Sequence of protein 2:
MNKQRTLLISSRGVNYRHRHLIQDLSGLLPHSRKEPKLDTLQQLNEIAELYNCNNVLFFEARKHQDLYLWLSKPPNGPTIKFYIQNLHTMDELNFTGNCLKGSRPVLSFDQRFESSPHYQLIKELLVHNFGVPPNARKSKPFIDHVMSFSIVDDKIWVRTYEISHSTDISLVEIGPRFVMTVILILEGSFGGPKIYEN

Sequence of protein 1:
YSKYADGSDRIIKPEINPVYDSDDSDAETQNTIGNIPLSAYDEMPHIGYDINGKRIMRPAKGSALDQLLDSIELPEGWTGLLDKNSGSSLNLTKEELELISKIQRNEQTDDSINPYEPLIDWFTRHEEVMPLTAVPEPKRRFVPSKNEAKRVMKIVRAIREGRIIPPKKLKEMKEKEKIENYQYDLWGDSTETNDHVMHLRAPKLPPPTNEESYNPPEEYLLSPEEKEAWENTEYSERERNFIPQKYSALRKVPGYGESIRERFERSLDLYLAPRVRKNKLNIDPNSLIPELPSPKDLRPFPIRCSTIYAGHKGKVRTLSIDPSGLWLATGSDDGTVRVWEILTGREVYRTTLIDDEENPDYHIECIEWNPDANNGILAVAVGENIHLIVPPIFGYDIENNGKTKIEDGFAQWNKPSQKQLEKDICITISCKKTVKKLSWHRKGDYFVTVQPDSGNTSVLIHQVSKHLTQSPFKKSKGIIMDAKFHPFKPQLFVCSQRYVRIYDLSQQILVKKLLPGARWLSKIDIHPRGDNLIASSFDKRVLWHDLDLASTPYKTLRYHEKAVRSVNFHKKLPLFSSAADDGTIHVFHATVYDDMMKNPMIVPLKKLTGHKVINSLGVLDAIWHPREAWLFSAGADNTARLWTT

These two protein chains interact to form a complex.

Interface contacts:
Residue P142 in protein 1 interacts with residue N84 in protein 2 (closest heavy-atom distance 3.4 Å).
Residue I175 in protein 1 is in contact with residue N165 in protein 2 (closest heavy-atom distance 3.4 Å).
Residue R134 in protein 1 is in contact with residue E228 in protein 2 (closest heavy-atom distance 2.8 Å).
Residue I140 in protein 1 interacts with residue N82 in protein 2 (closest heavy-atom distance 4.0 Å).
Residue N141 in protein 1 contacts residue N82 in protein 2 (closest heavy-atom distance 3.4 Å).
Residue V143 in protein 1 is in contact with residue N82 in protein 2 (closest heavy-atom distance 3.3 Å).
Residue K137 in protein 1 contacts residue P105 in protein 2 (closest heavy-atom distance 3.5 Å).
Residue I140 in protein 1 is in contact with residue N84 in protein 2 (closest heavy-atom distance 3.9 Å).
Residue D130 in protein 1 contacts residue E228 in protein 2 (closest heavy-atom distance 4.6 Å).
Residue I175 in protein 1 contacts residue S169 in protein 2 (closest heavy-atom distance 3.9 Å).
Residue I135 in protein 1 is in contact with residue N106 in protein 2 (closest heavy-atom distance 3.5 Å).
Residue I175 in protein 1 contacts residue P164 in protein 2 (closest heavy-atom distance 4.0 Å).
Residue P138 in protein 1 interacts with residue P105 in protein 2 (closest heavy-atom distance 4.2 Å).
Residue P142 in protein 1 interacts with residue K30 in protein 2 (closest heavy-atom distance 3.3 Å).
Residue E152 in protein 1 is in contact with residue R167 in protein 2 (closest heavy-atom distance 3.5 Å).
Residue K137 in protein 1 contacts residue E79 in protein 2 (closest heavy-atom distance 4.0 Å).
Residue N176 in protein 1 is in contact with residue N165 in protein 2 (closest heavy-atom distance 4.0 Å).
Residue R134 in protein 1 is in contact with residue N106 in protein 2 (closest heavy-atom distance 3.2 Å).
Residue I140 in protein 1 interacts with residue A78 in protein 2 (closest heavy-atom distance 3.4 Å).
Residue I175 in protein 1 is in contact with residue P171 in protein 2 (closest heavy-atom distance 4.0 Å).
Residue D148 in protein 1 interacts with residue R32 in protein 2 (closest heavy-atom distance 3.1 Å).
Residue Y144 in protein 1 interacts with residue R32 in protein 2 (closest heavy-atom distance 3.3 Å).
Residue I140 in protein 1 contacts residue P105 in protein 2 (closest heavy-atom distance 3.9 Å).
Residue Y144 in protein 1 contacts residue R167 in protein 2 (closest heavy-atom distance 3.3 Å).
Residue Y128 in protein 1 is in contact with residue P234 in protein 2 (closest heavy-atom distance 4.1 Å).
Residue I175 in protein 1 contacts residue A166 in protein 2 (closest heavy-atom distance 4.4 Å).
Residue D150 in protein 1 contacts residue R167 in protein 2 (closest heavy-atom distance 3.4 Å).
Residue D150 in protein 1 is in contact with residue K168 in protein 2 (closest heavy-atom distance 3.0 Å).
Residue D148 in protein 1 interacts with residue Y81 in protein 2 (closest heavy-atom distance 4.1 Å).
Residue I140 in protein 1 contacts residue C83 in protein 2 (closest heavy-atom distance 3.4 Å).
Residue G158 in protein 1 contacts residue K170 in protein 2 (closest heavy-atom distance 4.3 Å).
Residue D130 in protein 1 interacts with residue P234 in protein 2 (closest heavy-atom distance 4.3 Å).
Residue I136 in protein 1 contacts residue N106 in protein 2 (closest heavy-atom distance 3.5 Å).
Residue Y128 in protein 1 contacts residue E228 in protein 2 (closest heavy-atom distance 3.4 Å).
Residue G177 in protein 1 contacts residue F172 in protein 2 (closest heavy-atom distance 3.8 Å).
Residue I140 in protein 1 contacts residue E79 in protein 2 (closest heavy-atom distance 3.8 Å).
Residue P142 in protein 1 interacts with residue R32 in protein 2 (closest heavy-atom distance 3.8 Å).
Residue K137 in protein 1 is in contact with residue N106 in protein 2 (closest heavy-atom distance 4.5 Å).
Residue T153 in protein 1 interacts with residue R167 in protein 2 (closest heavy-atom distance 3.1 Å).
Residue Y173 in protein 1 interacts with residue P171 in protein 2 (closest heavy-atom distance 4.6 Å).
Residue Y144 in protein 1 contacts residue A166 in protein 2 (closest heavy-atom distance 4.3 Å).
Residue S149 in protein 1 contacts residue R60 in protein 2 (closest heavy-atom distance 4.0 Å).
Residue N176 in protein 1 is in contact with residue P171 in protein 2 (closest heavy-atom distance 4.0 Å).
Residue T156 in protein 1 contacts residue P171 in protein 2 (closest heavy-atom distance 4.0 Å).
Residue E139 in protein 1 interacts with residue P105 in protein 2 (closest heavy-atom distance 4.5 Å).
Residue Y128 in protein 1 is in contact with residue G233 in protein 2 (closest heavy-atom distance 4.2 Å).
Residue A129 in protein 1 is in contact with residue E228 in protein 2 (closest heavy-atom distance 2.8 Å).
Residue P142 in protein 1 is in contact with residue N82 in protein 2 (closest heavy-atom distance 3.4 Å).
Residue Y173 in protein 1 contacts residue F172 in protein 2 (closest heavy-atom distance 3.5 Å).
Residue I140 in protein 1 contacts residue P104 in protein 2 (closest heavy-atom distance 3.7 Å).
Residue P142 in protein 1 is in contact with residue Q31 in protein 2 (closest heavy-atom distance 4.0 Å).
Residue A151 in protein 1 interacts with residue R167 in protein 2 (closest heavy-atom distance 3.4 Å).
Residue T156 in protein 1 contacts residue S169 in protein 2 (closest heavy-atom distance 3.1 Å).
Residue Y128 in protein 1 contacts residue G232 in protein 2 (closest heavy-atom distance 4.1 Å).
Residue T156 in protein 1 is in contact with residue K170 in protein 2 (closest heavy-atom distance 3.5 Å).
Residue G177 in protein 1 is in contact with residue P171 in protein 2 (closest heavy-atom distance 3.9 Å).
Residue D145 in protein 1 contacts residue N82 in protein 2 (closest heavy-atom distance 3.4 Å).
Residue D148 in protein 1 contacts residue R60 in protein 2 (closest heavy-atom distance 3.8 Å).
Residue D174 in protein 1 contacts residue P171 in protein 2 (closest heavy-atom distance 3.3 Å).
Residue Y128 in protein 1 is in contact with residue G229 in protein 2 (closest heavy-atom distance 4.2 Å).